These two protein chains interact to form a complex.

Residue-level contacts at the interface:
Residue R97 in the second protein is in contact with residue D30 in the first protein (closest heavy-atom distance 3.0 Å).
Residue E439 in the second protein contacts residue N382 in the first protein (closest heavy-atom distance 3.8 Å).
Residue Y413 in the second protein interacts with residue E388 in the first protein (closest heavy-atom distance 3.4 Å).
Residue P438 in the second protein interacts with residue G349 in the first protein (closest heavy-atom distance 3.8 Å).
Residue N151 in the second protein contacts residue G250 in the first protein (closest heavy-atom distance 2.6 Å).
Residue R427 in the second protein contacts residue R322 in the first protein (closest heavy-atom distance 3.6 Å).
Residue N151 in the second protein interacts with residue E217 in the first protein (closest heavy-atom distance 2.9 Å).
Residue H500 in the second protein interacts with residue L424 in the first protein (closest heavy-atom distance 3.3 Å).
Residue E439 in the second protein is in contact with residue R385 in the first protein (closest heavy-atom distance 2.9 Å).
Residue L84 in the second protein is in contact with residue L25 in the first protein (closest heavy-atom distance 3.8 Å).
Residue P438 in the second protein contacts residue C348 in the first protein (closest heavy-atom distance 3.6 Å).
Residue K150 in the second protein is in contact with residue E217 in the first protein (closest heavy-atom distance 3.8 Å).
Residue N151 in the second protein interacts with residue R249 in the first protein (closest heavy-atom distance 3.6 Å).
Residue V498 in the second protein contacts residue Q425 in the first protein (closest heavy-atom distance 3.5 Å).
Residue R427 in the second protein is in contact with residue Q326 in the first protein (closest heavy-atom distance 3.1 Å).
Residue L56 in the second protein contacts residue D26 in the first protein (closest heavy-atom distance 3.3 Å).
Residue G440 in the second protein is in contact with residue K381 in the first protein (closest heavy-atom distance 3.6 Å).
Residue E152 in the second protein interacts with residue E217 in the first protein (closest heavy-atom distance 2.8 Å).
Residue C428 in the second protein contacts residue R322 in the first protein (closest heavy-atom distance 3.7 Å).
Residue Y413 in the second protein interacts with residue R385 in the first protein (closest heavy-atom distance 3.4 Å).
Residue R427 in the second protein is in contact with residue V285 in the first protein (closest heavy-atom distance 3.7 Å).
Residue R143 in the second protein is in contact with residue R182 in the first protein (closest heavy-atom distance 3.1 Å).
Residue L53 in the second protein contacts residue D30 in the first protein (closest heavy-atom distance 3.6 Å).
Residue C428 in the second protein contacts residue D319 in the first protein (closest heavy-atom distance 3.0 Å).
Residue Y476 in the second protein interacts with residue Q425 in the first protein (closest heavy-atom distance 3.3 Å).
Residue F52 in the second protein is in contact with residue D30 in the first protein (closest heavy-atom distance 3.1 Å).
Residue D430 in the second protein contacts residue R352 in the first protein (closest heavy-atom distance 3.2 Å).
Residue Y476 in the second protein contacts residue R426 in the first protein (closest heavy-atom distance 3.4 Å).
Residue E439 in the second protein contacts residue H383 in the first protein (closest heavy-atom distance 3.3 Å).
Residue R427 in the second protein is in contact with residue D319 in the first protein (closest heavy-atom distance 3.0 Å).
Residue E96 in the second protein contacts residue R33 in the first protein (closest heavy-atom distance 3.7 Å).
Residue E152 in the second protein interacts with residue I253 in the first protein (closest heavy-atom distance 3.7 Å).
Residue T432 in the second protein contacts residue R352 in the first protein (closest heavy-atom distance 3.4 Å).
Residue Q433 in the second protein interacts with residue D316 in the first protein (closest heavy-atom distance 3.1 Å).
Residue N417 in the second protein interacts with residue R352 in the first protein (closest heavy-atom distance 3.5 Å).
Residue Y413 in the second protein interacts with residue V384 in the first protein (closest heavy-atom distance 3.3 Å).
Residue S83 in the second protein interacts with residue L25 in the first protein (closest heavy-atom distance 3.4 Å).
Residue Q433 in the second protein is in contact with residue H317 in the first protein (closest heavy-atom distance 3.6 Å).
Residue L53 in the second protein contacts residue D26 in the first protein (closest heavy-atom distance 3.7 Å).
Residue S83 in the second protein interacts with residue L29 in the first protein (closest heavy-atom distance 3.7 Å).
Residue A153 in the second protein interacts with residue V252 in the first protein (closest heavy-atom distance 3.7 Å).
Residue D172 in the second protein interacts with residue K355 in the first protein (closest heavy-atom distance 3.7 Å).
Residue Q433 in the second protein interacts with residue G315 in the first protein (closest heavy-atom distance 3.0 Å).
Residue R427 in the second protein interacts with residue L323 in the first protein (closest heavy-atom distance 3.5 Å).
Residue L84 in the second protein is in contact with residue K59 in the first protein (closest heavy-atom distance 3.5 Å).
Residue H500 in the second protein is in contact with residue Q425 in the first protein (closest heavy-atom distance 3.5 Å).
Residue Y476 in the second protein contacts residue N422 in the first protein (closest heavy-atom distance 3.8 Å).
Residue S83 in the second protein is in contact with residue D26 in the first protein (closest heavy-atom distance 2.3 Å).
Residue N151 in the second protein interacts with residue V252 in the first protein (closest heavy-atom distance 3.7 Å).
Residue E439 in the second protein interacts with residue H351 in the first protein (closest heavy-atom distance 3.8 Å).
Residue R97 in the second protein is in contact with residue R33 in the first protein (closest heavy-atom distance 2.7 Å).
Residue G424 in the second protein contacts residue R286 in the first protein (closest heavy-atom distance 3.2 Å).
Residue L84 in the second protein interacts with residue G23 in the first protein (closest heavy-atom distance 3.4 Å).
Residue N151 in the second protein contacts residue N251 in the first protein (closest heavy-atom distance 3.3 Å).
Residue N416 in the second protein is in contact with residue R385 in the first protein (closest heavy-atom distance 2.7 Å).
Residue G440 in the second protein contacts residue N382 in the first protein (closest heavy-atom distance 3.2 Å).
Residue R143 in the second protein is in contact with residue N183 in the first protein (closest heavy-atom distance 3.5 Å).
Residue K480 in the second protein interacts with residue K392 in the first protein (closest heavy-atom distance 3.7 Å).
Residue S82 in the second protein is in contact with residue D26 in the first protein (closest heavy-atom distance 3.2 Å).
Residue K150 in the second protein interacts with residue R249 in the first protein (closest heavy-atom distance 3.3 Å).

Sequence of the second protein:
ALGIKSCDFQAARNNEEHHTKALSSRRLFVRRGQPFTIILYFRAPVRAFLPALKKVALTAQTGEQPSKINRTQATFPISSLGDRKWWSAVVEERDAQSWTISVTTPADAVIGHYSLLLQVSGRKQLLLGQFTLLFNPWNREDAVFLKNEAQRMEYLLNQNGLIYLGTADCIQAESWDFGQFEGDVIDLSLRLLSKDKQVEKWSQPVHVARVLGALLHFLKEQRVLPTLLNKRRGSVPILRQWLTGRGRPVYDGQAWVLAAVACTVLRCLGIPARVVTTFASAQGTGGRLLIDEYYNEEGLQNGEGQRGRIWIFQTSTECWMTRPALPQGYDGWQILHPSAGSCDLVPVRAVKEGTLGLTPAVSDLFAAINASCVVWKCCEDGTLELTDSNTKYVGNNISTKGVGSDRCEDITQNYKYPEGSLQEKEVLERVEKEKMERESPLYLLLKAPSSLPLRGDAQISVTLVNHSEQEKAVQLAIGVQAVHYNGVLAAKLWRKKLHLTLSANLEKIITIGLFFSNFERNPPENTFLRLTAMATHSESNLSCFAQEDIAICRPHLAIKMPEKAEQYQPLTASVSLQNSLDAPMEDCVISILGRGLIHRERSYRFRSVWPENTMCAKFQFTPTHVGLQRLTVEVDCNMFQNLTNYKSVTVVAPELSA

Sequence of the first protein:
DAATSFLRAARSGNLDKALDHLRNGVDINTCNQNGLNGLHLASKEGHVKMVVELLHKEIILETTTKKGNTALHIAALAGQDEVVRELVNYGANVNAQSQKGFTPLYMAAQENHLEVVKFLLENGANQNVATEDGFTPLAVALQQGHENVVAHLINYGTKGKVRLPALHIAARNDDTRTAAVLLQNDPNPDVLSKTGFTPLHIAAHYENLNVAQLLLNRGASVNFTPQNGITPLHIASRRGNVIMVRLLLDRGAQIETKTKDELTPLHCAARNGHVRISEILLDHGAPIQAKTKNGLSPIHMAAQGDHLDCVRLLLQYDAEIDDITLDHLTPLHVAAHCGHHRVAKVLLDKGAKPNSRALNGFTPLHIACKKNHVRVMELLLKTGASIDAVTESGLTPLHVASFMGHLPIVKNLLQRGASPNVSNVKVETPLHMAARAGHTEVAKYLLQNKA